This data describes a binding interaction between two proteins.

Sequence of protein 1:
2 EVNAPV

Interface contacts:
Residue W81 in protein 2 is in contact with residue A5 in protein 1 (closest heavy-atom distance 3.5 Å).
Residue F156 in protein 2 is in contact with residue V7 in protein 1 (closest heavy-atom distance 3.6 Å).
Residue Y70 in protein 2 interacts with residue V3 in protein 1 (closest heavy-atom distance 5.0 Å).
Residue S97 in protein 2 is in contact with residue E2 in protein 1 (closest heavy-atom distance 2.9 Å).
Residue L94 in protein 2 interacts with residue V3 in protein 1 (closest heavy-atom distance 3.8 Å).
Residue H124 in protein 2 contacts residue N4 in protein 1 (closest heavy-atom distance 3.5 Å).
Residue P92 in protein 2 interacts with residue P6 in protein 1 (closest heavy-atom distance 4.6 Å).
Residue W88 in protein 2 contacts residue N4 in protein 1 (closest heavy-atom distance 3.7 Å).
Residue H112 in protein 2 is in contact with residue P6 in protein 1 (closest heavy-atom distance 3.7 Å).
Residue E163 in protein 2 is in contact with residue A5 in protein 1 (closest heavy-atom distance 3.7 Å).
Residue E162 in protein 2 is in contact with residue N4 in protein 1 (closest heavy-atom distance 4.1 Å).
Residue L73 in protein 2 is in contact with residue V3 in protein 1 (closest heavy-atom distance 4.4 Å).
Residue W88 in protein 2 interacts with residue A5 in protein 1 (closest heavy-atom distance 3.5 Å).
Residue G95 in protein 2 contacts residue E2 in protein 1 (closest heavy-atom distance 4.1 Å).
Residue G96 in protein 2 interacts with residue E2 in protein 1 (closest heavy-atom distance 3.4 Å).
Residue E163 in protein 2 is in contact with residue N4 in protein 1 (closest heavy-atom distance 3.6 Å).
Residue V91 in protein 2 is in contact with residue P6 in protein 1 (closest heavy-atom distance 3.5 Å).
Residue N153 in protein 2 is in contact with residue V7 in protein 1 (closest heavy-atom distance 3.5 Å).
Residue K136 in protein 2 contacts residue E2 in protein 1 (closest heavy-atom distance 4.6 Å).
Residue F156 in protein 2 interacts with residue A5 in protein 1 (closest heavy-atom distance 3.8 Å).
Residue G93 in protein 2 interacts with residue P6 in protein 1 (closest heavy-atom distance 3.3 Å).
Residue Y72 in protein 2 interacts with residue V3 in protein 1 (closest heavy-atom distance 3.6 Å).
Residue H120 in protein 2 contacts residue P6 in protein 1 (closest heavy-atom distance 3.6 Å).
Residue H120 in protein 2 is in contact with residue A5 in protein 1 (closest heavy-atom distance 3.5 Å).
Residue L94 in protein 2 contacts residue E2 in protein 1 (closest heavy-atom distance 4.8 Å).
Residue G96 in protein 2 is in contact with residue V3 in protein 1 (closest heavy-atom distance 4.9 Å).
Residue A114 in protein 2 interacts with residue V7 in protein 1 (closest heavy-atom distance 3.7 Å).
Residue W81 in protein 2 interacts with residue P6 in protein 1 (closest heavy-atom distance 2.8 Å).
Residue H112 in protein 2 interacts with residue V7 in protein 1 (closest heavy-atom distance 3.4 Å).
Residue W88 in protein 2 interacts with residue V3 in protein 1 (closest heavy-atom distance 3.9 Å).
Residue D133 in protein 2 is in contact with residue E2 in protein 1 (closest heavy-atom distance 4.2 Å).
Residue W81 in protein 2 contacts residue V7 in protein 1 (closest heavy-atom distance 4.1 Å).
Residue D113 in protein 2 contacts residue V7 in protein 1 (closest heavy-atom distance 2.7 Å).
Residue E167 in protein 2 interacts with residue V7 in protein 1 (closest heavy-atom distance 4.0 Å).
Residue G95 in protein 2 interacts with residue V3 in protein 1 (closest heavy-atom distance 3.5 Å).
Residue G96 in protein 2 is in contact with residue N4 in protein 1 (closest heavy-atom distance 3.8 Å).
Residue L117 in protein 2 interacts with residue P6 in protein 1 (closest heavy-atom distance 3.6 Å).
Residue H120 in protein 2 contacts residue V7 in protein 1 (closest heavy-atom distance 4.0 Å).
Residue F156 in protein 2 is in contact with residue P6 in protein 1 (closest heavy-atom distance 3.7 Å).
Residue K79 in protein 2 is in contact with residue N4 in protein 1 (closest heavy-atom distance 3.1 Å).
Residue L157 in protein 2 contacts residue V7 in protein 1 (closest heavy-atom distance 3.9 Å).
Residue P78 in protein 2 interacts with residue A5 in protein 1 (closest heavy-atom distance 3.8 Å).
Residue G93 in protein 2 contacts residue N4 in protein 1 (closest heavy-atom distance 4.2 Å).
Residue T98 in protein 2 contacts residue E2 in protein 1 (closest heavy-atom distance 4.4 Å).
Residue H124 in protein 2 is in contact with residue A5 in protein 1 (closest heavy-atom distance 4.5 Å).
Residue L94 in protein 2 is in contact with residue N4 in protein 1 (closest heavy-atom distance 3.4 Å).
Residue H128 in protein 2 is in contact with residue E2 in protein 1 (closest heavy-atom distance 3.3 Å).
Residue V91 in protein 2 is in contact with residue A5 in protein 1 (closest heavy-atom distance 3.9 Å).
Residue G95 in protein 2 interacts with residue N4 in protein 1 (closest heavy-atom distance 2.8 Å).
Residue A114 in protein 2 interacts with residue P6 in protein 1 (closest heavy-atom distance 4.2 Å).
Residue G93 in protein 2 interacts with residue A5 in protein 1 (closest heavy-atom distance 4.0 Å).

Sequence of protein 2:
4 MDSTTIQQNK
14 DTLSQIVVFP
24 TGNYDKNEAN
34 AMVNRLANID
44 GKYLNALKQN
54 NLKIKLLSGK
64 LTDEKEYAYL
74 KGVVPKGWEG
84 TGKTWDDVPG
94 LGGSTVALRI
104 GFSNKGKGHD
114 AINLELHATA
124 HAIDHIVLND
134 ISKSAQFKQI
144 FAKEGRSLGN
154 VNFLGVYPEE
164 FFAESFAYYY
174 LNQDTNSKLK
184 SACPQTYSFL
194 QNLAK